The following describes two proteins that form a bound complex.

Sequence of chain A:
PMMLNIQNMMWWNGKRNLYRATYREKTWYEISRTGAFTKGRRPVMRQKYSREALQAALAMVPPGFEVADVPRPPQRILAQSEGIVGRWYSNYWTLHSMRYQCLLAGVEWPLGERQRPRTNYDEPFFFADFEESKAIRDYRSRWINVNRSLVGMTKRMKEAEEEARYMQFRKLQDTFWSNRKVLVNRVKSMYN

Sequence of chain B:
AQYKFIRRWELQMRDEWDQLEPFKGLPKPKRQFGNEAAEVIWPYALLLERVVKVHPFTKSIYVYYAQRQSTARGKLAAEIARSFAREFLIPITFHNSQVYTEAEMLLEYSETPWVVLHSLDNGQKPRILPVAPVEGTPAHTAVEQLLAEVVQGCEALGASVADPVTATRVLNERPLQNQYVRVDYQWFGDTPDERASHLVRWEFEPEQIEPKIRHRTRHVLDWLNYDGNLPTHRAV

Residue-level contacts at the interface:
Residue E116 in chain B contacts residue F154 in chain A (closest heavy-atom distance 3.5 Å).
Residue V121 in chain B is in contact with residue Y148 in chain A (closest heavy-atom distance 3.9 Å).
Residue E116 in chain B contacts residue F157 in chain A (closest heavy-atom distance 3.5 Å).
Residue L115 in chain B contacts residue A155 in chain A (closest heavy-atom distance 3.9 Å).
Residue L115 in chain B contacts residue E159 in chain A (closest heavy-atom distance 4.3 Å).
Residue E116 in chain B is in contact with residue A155 in chain A (closest heavy-atom distance 3.2 Å).
Residue T299 in chain B contacts residue L31 in chain A (closest heavy-atom distance 4.4 Å).
Residue V118 in chain B contacts residue F153 in chain A (closest heavy-atom distance 3.2 Å).
Residue A215 in chain B interacts with residue F152 in chain A (closest heavy-atom distance 3.5 Å).
Residue V218 in chain B interacts with residue F152 in chain A (closest heavy-atom distance 3.6 Å).
Residue Q219 in chain B interacts with residue F152 in chain A (closest heavy-atom distance 4.0 Å).
Residue V218 in chain B contacts residue Y148 in chain A (closest heavy-atom distance 4.2 Å).
Residue F155 in chain B contacts residue F153 in chain A (closest heavy-atom distance 4.3 Å).
Residue H265 in chain B interacts with residue E159 in chain A (closest heavy-atom distance 4.1 Å).
Residue R236 in chain B contacts residue M180 in chain A (closest heavy-atom distance 4.5 Å).
Residue V118 in chain B interacts with residue F154 in chain A (closest heavy-atom distance 3.1 Å).
Residue K120 in chain B is in contact with residue Y148 in chain A (closest heavy-atom distance 4.3 Å).
Residue T235 in chain B interacts with residue R175 in chain A (closest heavy-atom distance 4.5 Å).
Residue P123 in chain B contacts residue I171 in chain A (closest heavy-atom distance 3.8 Å).
Residue F255 in chain B interacts with residue F157 in chain A (closest heavy-atom distance 4.3 Å).
Residue A112 in chain B is in contact with residue F157 in chain A (closest heavy-atom distance 4.4 Å).
Residue L266 in chain B contacts residue R164 in chain A (closest heavy-atom distance 3.7 Å).
Residue L115 in chain B is in contact with residue F154 in chain A (closest heavy-atom distance 4.2 Å).
Residue P123 in chain B is in contact with residue W170 in chain A (closest heavy-atom distance 4.0 Å).
Residue K120 in chain B contacts residue F152 in chain A (closest heavy-atom distance 4.5 Å).
Residue L266 in chain B interacts with residue E159 in chain A (closest heavy-atom distance 4.0 Å).
Residue L214 in chain B contacts residue F153 in chain A (closest heavy-atom distance 4.2 Å).
Residue K120 in chain B is in contact with residue R167 in chain A (closest heavy-atom distance 3.8 Å).
Residue T235 in chain B interacts with residue V178 in chain A (closest heavy-atom distance 3.7 Å).
Residue K120 in chain B contacts residue S168 in chain A (closest heavy-atom distance 3.1 Å).
Residue E211 in chain B interacts with residue F153 in chain A (closest heavy-atom distance 3.1 Å).
Residue R236 in chain B contacts residue V178 in chain A (closest heavy-atom distance 3.7 Å).
Residue K120 in chain B interacts with residue D165 in chain A (closest heavy-atom distance 3.8 Å).
Residue N239 in chain B contacts residue V178 in chain A (closest heavy-atom distance 3.5 Å).
Residue L238 in chain B is in contact with residue I171 in chain A (closest heavy-atom distance 4.1 Å).
Residue V118 in chain B interacts with residue D156 in chain A (closest heavy-atom distance 4.0 Å).
Residue V119 in chain B is in contact with residue F152 in chain A (closest heavy-atom distance 3.4 Å).
Residue T235 in chain B contacts residue N174 in chain A (closest heavy-atom distance 3.9 Å).
Residue E116 in chain B contacts residue D156 in chain A (closest heavy-atom distance 4.7 Å).
Residue H122 in chain B is in contact with residue Y148 in chain A (closest heavy-atom distance 3.6 Å).
Residue V118 in chain B is in contact with residue F152 in chain A (closest heavy-atom distance 4.5 Å).
Residue A263 in chain B interacts with residue E159 in chain A (closest heavy-atom distance 4.6 Å).
Residue R117 in chain B is in contact with residue F153 in chain A (closest heavy-atom distance 4.4 Å).
Residue V232 in chain B interacts with residue V178 in chain A (closest heavy-atom distance 4.6 Å).
Residue L238 in chain B is in contact with residue R175 in chain A (closest heavy-atom distance 4.0 Å).
Residue E222 in chain B interacts with residue N147 in chain A (closest heavy-atom distance 3.0 Å).
Residue A302 in chain B interacts with residue L31 in chain A (closest heavy-atom distance 3.9 Å).
Residue E116 in chain B is in contact with residue F153 in chain A (closest heavy-atom distance 4.2 Å).
Residue N239 in chain B contacts residue R175 in chain A (closest heavy-atom distance 3.1 Å).
Residue R117 in chain B contacts residue F154 in chain A (closest heavy-atom distance 4.5 Å).
Residue L115 in chain B contacts residue D156 in chain A (closest heavy-atom distance 3.3 Å).
Residue H265 in chain B contacts residue E158 in chain A (closest heavy-atom distance 4.0 Å).
Residue Y111 in chain B is in contact with residue E159 in chain A (closest heavy-atom distance 2.4 Å).
Residue E222 in chain B is in contact with residue Y148 in chain A (closest heavy-atom distance 3.4 Å).
Residue P123 in chain B is in contact with residue Y148 in chain A (closest heavy-atom distance 3.4 Å).
Residue V119 in chain B is in contact with residue F153 in chain A (closest heavy-atom distance 3.7 Å).
Residue R262 in chain B contacts residue E159 in chain A (closest heavy-atom distance 4.0 Å).
Residue L115 in chain B contacts residue F157 in chain A (closest heavy-atom distance 3.6 Å).
Residue N239 in chain B is in contact with residue G179 in chain A (closest heavy-atom distance 4.6 Å).
Residue Q165 in chain B contacts residue R175 in chain A (closest heavy-atom distance 4.4 Å).